This data describes a binding interaction between two proteins.

Contacts between the two chains:
Residue D36 in chain A is in contact with residue S12 in chain B (closest heavy-atom distance 2.9 Å).
Residue L119 in chain A is in contact with residue F8 in chain B (closest heavy-atom distance 4.2 Å).
Residue A116 in chain A is in contact with residue F8 in chain B (closest heavy-atom distance 3.9 Å).
Residue M30 in chain A contacts residue V18 in chain B (closest heavy-atom distance 3.5 Å).
Residue S24 in chain A contacts residue R15 in chain B (closest heavy-atom distance 3.4 Å).
Residue I18 in chain A is in contact with residue G6 in chain B (closest heavy-atom distance 3.1 Å).
Residue L115 in chain A is in contact with residue F8 in chain B (closest heavy-atom distance 4.1 Å).
Residue A116 in chain A is in contact with residue R11 in chain B (closest heavy-atom distance 4.5 Å).
Residue A116 in chain A is in contact with residue E9 in chain B (closest heavy-atom distance 4.2 Å).
Residue D57 in chain A interacts with residue R19 in chain B (closest heavy-atom distance 4.5 Å).
Residue T42 in chain A interacts with residue R19 in chain B (closest heavy-atom distance 3.5 Å).
Residue G19 in chain A contacts residue G6 in chain B (closest heavy-atom distance 4.3 Å).
Residue E37 in chain A interacts with residue S12 in chain B (closest heavy-atom distance 4.6 Å).
Residue L23 in chain A is in contact with residue R15 in chain B (closest heavy-atom distance 3.7 Å).
Residue D89 in chain A is in contact with residue R23 in chain B (closest heavy-atom distance 4.2 Å).
Residue L119 in chain A interacts with residue R11 in chain B (closest heavy-atom distance 3.9 Å).
Residue L20 in chain A interacts with residue T14 in chain B (closest heavy-atom distance 4.8 Å).
Residue L34 in chain A is in contact with residue V13 in chain B (closest heavy-atom distance 3.5 Å).
Residue T92 in chain A contacts residue R23 in chain B (closest heavy-atom distance 3.1 Å).
Residue S32 in chain A interacts with residue A17 in chain B (closest heavy-atom distance 3.7 Å).
Residue E123 in chain A interacts with residue R11 in chain B (closest heavy-atom distance 2.7 Å).
Residue L33 in chain A contacts residue T14 in chain B (closest heavy-atom distance 3.7 Å).
Residue S22 in chain A contacts residue R15 in chain B (closest heavy-atom distance 4.1 Å).
Residue S32 in chain A interacts with residue T14 in chain B (closest heavy-atom distance 4.6 Å).
Residue L91 in chain A interacts with residue S24 in chain B (closest heavy-atom distance 3.4 Å).
Residue L20 in chain A interacts with residue R15 in chain B (closest heavy-atom distance 4.7 Å).
Residue S32 in chain A interacts with residue V18 in chain B (closest heavy-atom distance 3.8 Å).
Residue T92 in chain A contacts residue S24 in chain B (closest heavy-atom distance 4.8 Å).
Residue S32 in chain A is in contact with residue R19 in chain B (closest heavy-atom distance 4.4 Å).
Residue L33 in chain A interacts with residue V13 in chain B (closest heavy-atom distance 4.2 Å).
Residue I18 in chain A interacts with residue H7 in chain B (closest heavy-atom distance 2.7 Å).
Residue D36 in chain A interacts with residue R11 in chain B (closest heavy-atom distance 3.7 Å).
Residue A31 in chain A interacts with residue R15 in chain B (closest heavy-atom distance 4.2 Å).
Residue D36 in chain A interacts with residue G10 in chain B (closest heavy-atom distance 4.3 Å).
Residue A31 in chain A is in contact with residue V18 in chain B (closest heavy-atom distance 4.2 Å).
Residue G19 in chain A contacts residue V5 in chain B (closest heavy-atom distance 4.1 Å).
Residue F35 in chain A contacts residue F8 in chain B (closest heavy-atom distance 4.2 Å).
Residue S32 in chain A is in contact with residue A16 in chain B (closest heavy-atom distance 3.1 Å).
Residue L20 in chain A contacts residue A4 in chain B (closest heavy-atom distance 4.1 Å).
Residue D120 in chain A is in contact with residue R11 in chain B (closest heavy-atom distance 2.9 Å).
Residue I18 in chain A is in contact with residue F8 in chain B (closest heavy-atom distance 3.8 Å).
Residue F14 in chain A contacts residue F8 in chain B (closest heavy-atom distance 3.5 Å).
Residue L34 in chain A interacts with residue T14 in chain B (closest heavy-atom distance 3.1 Å).
Residue L33 in chain A is in contact with residue A16 in chain B (closest heavy-atom distance 3.8 Å).
Residue E112 in chain A is in contact with residue F8 in chain B (closest heavy-atom distance 3.4 Å).
Residue L20 in chain A interacts with residue V13 in chain B (closest heavy-atom distance 3.8 Å).
Residue L34 in chain A interacts with residue A16 in chain B (closest heavy-atom distance 4.2 Å).
Residue F35 in chain A contacts residue R11 in chain B (closest heavy-atom distance 4.4 Å).
Residue L34 in chain A is in contact with residue S12 in chain B (closest heavy-atom distance 3.6 Å).
Residue D26 in chain A contacts residue V18 in chain B (closest heavy-atom distance 3.0 Å).
Residue P21 in chain A interacts with residue A4 in chain B (closest heavy-atom distance 3.6 Å).
Residue L33 in chain A is in contact with residue R15 in chain B (closest heavy-atom distance 4.6 Å).
Residue F35 in chain A interacts with residue V13 in chain B (closest heavy-atom distance 3.4 Å).
Residue L20 in chain A interacts with residue G6 in chain B (closest heavy-atom distance 3.8 Å).
Residue I18 in chain A contacts residue V13 in chain B (closest heavy-atom distance 4.4 Å).
Residue S32 in chain A contacts residue R15 in chain B (closest heavy-atom distance 3.7 Å).
Residue L91 in chain A contacts residue R23 in chain B (closest heavy-atom distance 3.0 Å).
Residue L20 in chain A interacts with residue V5 in chain B (closest heavy-atom distance 4.3 Å).
Residue F35 in chain A contacts residue S12 in chain B (closest heavy-atom distance 3.2 Å).
Residue D89 in chain A is in contact with residue S24 in chain B (closest heavy-atom distance 3.0 Å).

Sequence of chain B:
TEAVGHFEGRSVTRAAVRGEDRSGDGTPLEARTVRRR

Sequence of chain A:
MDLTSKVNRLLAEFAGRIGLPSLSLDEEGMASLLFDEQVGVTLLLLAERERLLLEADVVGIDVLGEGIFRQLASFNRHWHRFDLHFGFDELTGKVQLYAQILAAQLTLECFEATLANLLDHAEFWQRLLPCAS